Sequence of protein 1:
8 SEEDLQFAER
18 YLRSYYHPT

Sequence of protein 2:
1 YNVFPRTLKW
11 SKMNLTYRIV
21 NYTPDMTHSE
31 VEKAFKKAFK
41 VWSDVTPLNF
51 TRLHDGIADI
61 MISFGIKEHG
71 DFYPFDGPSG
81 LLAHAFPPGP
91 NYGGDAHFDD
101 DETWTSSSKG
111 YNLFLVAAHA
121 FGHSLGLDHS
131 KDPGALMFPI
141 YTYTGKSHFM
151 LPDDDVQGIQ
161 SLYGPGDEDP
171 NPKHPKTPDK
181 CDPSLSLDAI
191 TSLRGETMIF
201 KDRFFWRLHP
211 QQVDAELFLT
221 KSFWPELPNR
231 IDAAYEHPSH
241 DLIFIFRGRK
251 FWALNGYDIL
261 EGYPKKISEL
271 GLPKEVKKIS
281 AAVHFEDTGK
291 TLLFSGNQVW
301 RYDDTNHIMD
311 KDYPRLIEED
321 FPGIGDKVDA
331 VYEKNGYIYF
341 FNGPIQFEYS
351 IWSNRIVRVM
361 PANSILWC

Interface contacts:
Residue L82 in protein 2 is in contact with residue H24 in protein 1 (closest heavy-atom distance 3.9 Å).
Residue Y141 in protein 2 interacts with residue H24 in protein 1 (closest heavy-atom distance 3.0 Å).
Residue H129 in protein 2 contacts residue S21 in protein 1 (closest heavy-atom distance 2.9 Å).
Residue S79 in protein 2 contacts residue T26 in protein 1 (closest heavy-atom distance 3.3 Å).
Residue A85 in protein 2 interacts with residue L19 in protein 1 (closest heavy-atom distance 3.2 Å).
Residue S79 in protein 2 contacts residue P25 in protein 1 (closest heavy-atom distance 4.1 Å).
Residue L81 in protein 2 contacts residue S21 in protein 1 (closest heavy-atom distance 3.5 Å).
Residue Y111 in protein 2 contacts residue H24 in protein 1 (closest heavy-atom distance 2.9 Å).
Residue P87 in protein 2 interacts with residue L19 in protein 1 (closest heavy-atom distance 4.2 Å).
Residue H123 in protein 2 interacts with residue R20 in protein 1 (closest heavy-atom distance 3.3 Å).
Residue I140 in protein 2 is in contact with residue Y23 in protein 1 (closest heavy-atom distance 3.5 Å).
Residue G80 in protein 2 interacts with residue T26 in protein 1 (closest heavy-atom distance 4.2 Å).
Residue R6 in protein 2 interacts with residue D11 in protein 1 (closest heavy-atom distance 2.7 Å).
Residue I140 in protein 2 contacts residue P25 in protein 1 (closest heavy-atom distance 4.3 Å).
Residue A83 in protein 2 interacts with residue Y22 in protein 1 (closest heavy-atom distance 3.2 Å).
Residue F86 in protein 2 interacts with residue A15 in protein 1 (closest heavy-atom distance 4.1 Å).
Residue G80 in protein 2 interacts with residue Y22 in protein 1 (closest heavy-atom distance 3.9 Å).
Residue R6 in protein 2 contacts residue F14 in protein 1 (closest heavy-atom distance 2.8 Å).
Residue L8 in protein 2 interacts with residue Y18 in protein 1 (closest heavy-atom distance 4.0 Å).
Residue G93 in protein 2 is in contact with residue A15 in protein 1 (closest heavy-atom distance 4.3 Å).
Residue L136 in protein 2 interacts with residue Y22 in protein 1 (closest heavy-atom distance 4.1 Å).
Residue H84 in protein 2 contacts residue L19 in protein 1 (closest heavy-atom distance 3.8 Å).
Residue G80 in protein 2 interacts with residue H24 in protein 1 (closest heavy-atom distance 2.8 Å).
Residue A85 in protein 2 interacts with residue R20 in protein 1 (closest heavy-atom distance 3.0 Å).
Residue L81 in protein 2 contacts residue Y23 in protein 1 (closest heavy-atom distance 3.9 Å).
Residue Y73 in protein 2 is in contact with residue E16 in protein 1 (closest heavy-atom distance 3.5 Å).
Residue T142 in protein 2 contacts residue Y22 in protein 1 (closest heavy-atom distance 4.4 Å).
Residue Y141 in protein 2 contacts residue Y22 in protein 1 (closest heavy-atom distance 3.5 Å).
Residue F86 in protein 2 interacts with residue E16 in protein 1 (closest heavy-atom distance 4.2 Å).
Residue L82 in protein 2 contacts residue Y22 in protein 1 (closest heavy-atom distance 2.8 Å).
Residue F86 in protein 2 interacts with residue L19 in protein 1 (closest heavy-atom distance 3.7 Å).
Residue H129 in protein 2 interacts with residue R20 in protein 1 (closest heavy-atom distance 4.0 Å).
Residue F4 in protein 2 interacts with residue Y18 in protein 1 (closest heavy-atom distance 3.6 Å).
Residue A85 in protein 2 contacts residue Y18 in protein 1 (closest heavy-atom distance 4.1 Å).
Residue V116 in protein 2 interacts with residue Y22 in protein 1 (closest heavy-atom distance 3.9 Å).
Residue H84 in protein 2 contacts residue R20 in protein 1 (closest heavy-atom distance 3.1 Å).
Residue L8 in protein 2 interacts with residue F14 in protein 1 (closest heavy-atom distance 3.8 Å).
Residue P5 in protein 2 interacts with residue F14 in protein 1 (closest heavy-atom distance 3.3 Å).
Residue L81 in protein 2 is in contact with residue Y22 in protein 1 (closest heavy-atom distance 3.6 Å).
Residue P139 in protein 2 contacts residue Y22 in protein 1 (closest heavy-atom distance 3.2 Å).
Residue Y141 in protein 2 is in contact with residue Y23 in protein 1 (closest heavy-atom distance 2.9 Å).
Residue P78 in protein 2 contacts residue T26 in protein 1 (closest heavy-atom distance 4.1 Å).
Residue H84 in protein 2 is in contact with residue S21 in protein 1 (closest heavy-atom distance 3.8 Å).
Residue P139 in protein 2 is in contact with residue Y23 in protein 1 (closest heavy-atom distance 3.2 Å).
Residue S79 in protein 2 is in contact with residue H24 in protein 1 (closest heavy-atom distance 3.9 Å).
Residue A83 in protein 2 interacts with residue S21 in protein 1 (closest heavy-atom distance 3.5 Å).
Residue H119 in protein 2 is in contact with residue Y22 in protein 1 (closest heavy-atom distance 3.1 Å).
Residue Y92 in protein 2 is in contact with residue E16 in protein 1 (closest heavy-atom distance 3.5 Å).
Residue Y73 in protein 2 is in contact with residue L19 in protein 1 (closest heavy-atom distance 4.3 Å).
Residue P88 in protein 2 is in contact with residue A15 in protein 1 (closest heavy-atom distance 4.3 Å).
Residue L82 in protein 2 contacts residue Y23 in protein 1 (closest heavy-atom distance 3.9 Å).
Residue P87 in protein 2 interacts with residue A15 in protein 1 (closest heavy-atom distance 3.1 Å).
Residue P87 in protein 2 is in contact with residue Y18 in protein 1 (closest heavy-atom distance 3.4 Å).
Residue A83 in protein 2 contacts residue R20 in protein 1 (closest heavy-atom distance 4.3 Å).
Residue F4 in protein 2 contacts residue R20 in protein 1 (closest heavy-atom distance 3.6 Å).
Residue I140 in protein 2 is in contact with residue Y22 in protein 1 (closest heavy-atom distance 3.8 Å).
Residue D128 in protein 2 interacts with residue R20 in protein 1 (closest heavy-atom distance 2.6 Å).
Residue P5 in protein 2 interacts with residue Y18 in protein 1 (closest heavy-atom distance 3.3 Å).
Residue G80 in protein 2 interacts with residue Y23 in protein 1 (closest heavy-atom distance 3.5 Å).
Residue F138 in protein 2 is in contact with residue Y22 in protein 1 (closest heavy-atom distance 3.1 Å).

This data describes a binding interaction between two proteins.